Sequence of the second protein:
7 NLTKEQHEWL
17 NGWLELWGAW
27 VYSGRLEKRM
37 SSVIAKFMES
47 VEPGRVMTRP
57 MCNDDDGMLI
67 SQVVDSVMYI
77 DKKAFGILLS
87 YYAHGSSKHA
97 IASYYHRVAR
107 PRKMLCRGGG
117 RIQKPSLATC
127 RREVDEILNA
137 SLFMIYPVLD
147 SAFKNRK

Residue-level contacts at the interface:
Residue K10 in the second protein interacts with residue K109 in the first protein (closest heavy-atom distance 3.9 Å).
Residue E21 in the second protein interacts with residue R117 in the first protein (closest heavy-atom distance 3.8 Å).
Residue E14 in the second protein contacts residue K109 in the first protein (closest heavy-atom distance 4.0 Å).
Residue R55 in the second protein contacts residue R117 in the first protein (closest heavy-atom distance 4.4 Å).
Residue S93 in the second protein interacts with residue G114 in the first protein (closest heavy-atom distance 4.0 Å).
Residue Y87 in the second protein contacts residue R117 in the first protein (closest heavy-atom distance 3.3 Å).

The following describes two proteins that form a bound complex.

Sequence of the first protein:
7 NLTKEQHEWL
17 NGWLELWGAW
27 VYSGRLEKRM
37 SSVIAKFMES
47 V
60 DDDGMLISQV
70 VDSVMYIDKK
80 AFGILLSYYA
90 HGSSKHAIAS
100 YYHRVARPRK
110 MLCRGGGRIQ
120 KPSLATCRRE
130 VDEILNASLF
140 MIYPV